Sequence of the second protein:
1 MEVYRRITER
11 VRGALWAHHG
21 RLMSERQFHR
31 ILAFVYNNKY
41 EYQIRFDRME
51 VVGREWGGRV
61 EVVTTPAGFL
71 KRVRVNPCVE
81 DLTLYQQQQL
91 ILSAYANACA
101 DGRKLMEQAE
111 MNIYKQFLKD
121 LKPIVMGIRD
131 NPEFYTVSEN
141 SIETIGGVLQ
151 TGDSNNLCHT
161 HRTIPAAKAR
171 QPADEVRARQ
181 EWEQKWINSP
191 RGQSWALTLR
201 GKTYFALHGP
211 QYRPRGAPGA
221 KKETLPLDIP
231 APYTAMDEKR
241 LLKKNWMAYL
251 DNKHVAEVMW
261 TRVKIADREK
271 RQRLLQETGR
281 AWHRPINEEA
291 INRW

Contacts between the two chains:
Residue D260 in the first protein is in contact with residue N252 in the second protein (closest heavy-atom distance 3.1 Å).
Residue E270 in the first protein is in contact with residue R26 in the second protein (closest heavy-atom distance 3.9 Å).
Residue W377 in the first protein contacts residue R48 in the second protein (closest heavy-atom distance 4.2 Å).
Residue D260 in the first protein interacts with residue R26 in the second protein (closest heavy-atom distance 4.3 Å).
Residue E259 in the first protein interacts with residue L241 in the second protein (closest heavy-atom distance 4.0 Å).
Residue R132 in the first protein interacts with residue D228 in the second protein (closest heavy-atom distance 3.7 Å).
Residue E259 in the first protein is in contact with residue N245 in the second protein (closest heavy-atom distance 3.3 Å).
Residue S133 in the first protein is in contact with residue A235 in the second protein (closest heavy-atom distance 2.6 Å).
Residue E259 in the first protein contacts residue R240 in the second protein (closest heavy-atom distance 3.3 Å).
Residue E259 in the first protein interacts with residue K244 in the second protein (closest heavy-atom distance 4.1 Å).
Residue V376 in the first protein interacts with residue D47 in the second protein (closest heavy-atom distance 3.4 Å).
Residue M290 in the first protein interacts with residue A33 in the second protein (closest heavy-atom distance 3.6 Å).
Residue D260 in the first protein contacts residue E25 in the second protein (closest heavy-atom distance 3.5 Å).
Residue M379 in the first protein is in contact with residue Y40 in the second protein (closest heavy-atom distance 4.2 Å).
Residue R132 in the first protein interacts with residue P230 in the second protein (closest heavy-atom distance 3.4 Å).
Residue D139 in the first protein interacts with residue K243 in the second protein (closest heavy-atom distance 4.1 Å).
Residue R132 in the first protein interacts with residue Y233 in the second protein (closest heavy-atom distance 3.5 Å).
Residue P283 in the first protein contacts residue Y40 in the second protein (closest heavy-atom distance 4.0 Å).
Residue E270 in the first protein contacts residue R30 in the second protein (closest heavy-atom distance 2.5 Å).
Residue S372 in the first protein is in contact with residue F69 in the second protein (closest heavy-atom distance 3.7 Å).
Residue N375 in the first protein interacts with residue D47 in the second protein (closest heavy-atom distance 3.3 Å).
Residue E266 in the first protein interacts with residue R26 in the second protein (closest heavy-atom distance 3.2 Å).
Residue Y255 in the first protein contacts residue K244 in the second protein (closest heavy-atom distance 3.1 Å).
Residue R132 in the first protein contacts residue T234 in the second protein (closest heavy-atom distance 2.9 Å).
Residue K289 in the first protein is in contact with residue H29 in the second protein (closest heavy-atom distance 4.0 Å).
Residue R286 in the first protein contacts residue E41 in the second protein (closest heavy-atom distance 2.4 Å).
Residue L134 in the first protein contacts residue Y233 in the second protein (closest heavy-atom distance 4.0 Å).
Residue W282 in the first protein contacts residue N37 in the second protein (closest heavy-atom distance 4.0 Å).
Residue R286 in the first protein interacts with residue I44 in the second protein (closest heavy-atom distance 4.1 Å).
Residue D380 in the first protein interacts with residue Y40 in the second protein (closest heavy-atom distance 3.0 Å).
Residue S133 in the first protein is in contact with residue P232 in the second protein (closest heavy-atom distance 3.4 Å).
Residue Y291 in the first protein is in contact with residue R26 in the second protein (closest heavy-atom distance 3.6 Å).
Residue V376 in the first protein contacts residue Q43 in the second protein (closest heavy-atom distance 3.7 Å).
Residue M290 in the first protein interacts with residue R30 in the second protein (closest heavy-atom distance 4.2 Å).
Residue Y255 in the first protein interacts with residue N245 in the second protein (closest heavy-atom distance 3.7 Å).
Residue L271 in the first protein is in contact with residue F34 in the second protein (closest heavy-atom distance 4.3 Å).
Residue R281 in the first protein contacts residue I44 in the second protein (closest heavy-atom distance 3.6 Å).
Residue K289 in the first protein contacts residue A33 in the second protein (closest heavy-atom distance 3.9 Å).
Residue G292 in the first protein interacts with residue H29 in the second protein (closest heavy-atom distance 3.4 Å).
Residue S133 in the first protein interacts with residue T234 in the second protein (closest heavy-atom distance 3.3 Å).
Residue R286 in the first protein interacts with residue N37 in the second protein (closest heavy-atom distance 3.3 Å).
Residue K262 in the first protein is in contact with residue R240 in the second protein (closest heavy-atom distance 3.8 Å).
Residue Y261 in the first protein interacts with residue R26 in the second protein (closest heavy-atom distance 4.0 Å).
Residue V376 in the first protein is in contact with residue I44 in the second protein (closest heavy-atom distance 4.0 Å).
Residue V376 in the first protein interacts with residue Y40 in the second protein (closest heavy-atom distance 3.2 Å).
Residue K289 in the first protein is in contact with residue Y36 in the second protein (closest heavy-atom distance 3.9 Å).
Residue K262 in the first protein is in contact with residue R26 in the second protein (closest heavy-atom distance 3.8 Å).
Residue Y261 in the first protein contacts residue E25 in the second protein (closest heavy-atom distance 4.2 Å).
Residue E259 in the first protein interacts with residue A248 in the second protein (closest heavy-atom distance 3.8 Å).
Residue D265 in the first protein interacts with residue R26 in the second protein (closest heavy-atom distance 3.5 Å).
Residue S133 in the first protein interacts with residue R21 in the second protein (closest heavy-atom distance 3.5 Å).
Residue M290 in the first protein contacts residue H29 in the second protein (closest heavy-atom distance 3.3 Å).
Residue Y261 in the first protein is in contact with residue H29 in the second protein (closest heavy-atom distance 3.3 Å).
Residue L271 in the first protein contacts residue N37 in the second protein (closest heavy-atom distance 4.3 Å).
Residue Y373 in the first protein is in contact with residue F69 in the second protein (closest heavy-atom distance 3.8 Å).
Residue A374 in the first protein interacts with residue F69 in the second protein (closest heavy-atom distance 3.8 Å).
Residue W377 in the first protein interacts with residue I44 in the second protein (closest heavy-atom distance 3.6 Å).
Residue S133 in the first protein interacts with residue Y233 in the second protein (closest heavy-atom distance 3.0 Å).
Residue R286 in the first protein contacts residue Y40 in the second protein (closest heavy-atom distance 3.5 Å).
Residue A374 in the first protein contacts residue D47 in the second protein (closest heavy-atom distance 3.5 Å).

The following describes two proteins that form a bound complex.

Sequence of the first protein:
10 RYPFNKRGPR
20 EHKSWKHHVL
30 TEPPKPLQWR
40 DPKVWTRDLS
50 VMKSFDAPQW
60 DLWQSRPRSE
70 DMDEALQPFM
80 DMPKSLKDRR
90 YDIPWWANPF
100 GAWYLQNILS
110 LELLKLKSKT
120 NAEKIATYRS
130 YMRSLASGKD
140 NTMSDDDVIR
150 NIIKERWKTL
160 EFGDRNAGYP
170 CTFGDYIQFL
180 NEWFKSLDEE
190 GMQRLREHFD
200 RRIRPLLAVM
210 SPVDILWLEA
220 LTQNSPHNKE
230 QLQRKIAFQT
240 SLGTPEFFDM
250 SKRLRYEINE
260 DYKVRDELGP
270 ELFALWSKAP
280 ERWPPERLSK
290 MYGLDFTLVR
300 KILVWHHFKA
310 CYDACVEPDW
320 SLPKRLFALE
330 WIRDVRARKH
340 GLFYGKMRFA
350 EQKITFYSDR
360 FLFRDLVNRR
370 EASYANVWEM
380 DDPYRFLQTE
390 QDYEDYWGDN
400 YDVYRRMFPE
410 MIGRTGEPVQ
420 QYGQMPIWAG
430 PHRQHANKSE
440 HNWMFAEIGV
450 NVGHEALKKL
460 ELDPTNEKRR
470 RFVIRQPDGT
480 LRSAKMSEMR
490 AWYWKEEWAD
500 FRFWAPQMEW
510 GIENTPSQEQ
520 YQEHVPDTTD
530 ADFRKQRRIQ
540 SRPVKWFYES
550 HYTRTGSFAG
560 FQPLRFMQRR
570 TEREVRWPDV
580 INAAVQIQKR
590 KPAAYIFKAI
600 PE